Contacts between the two chains:
Residue Y156 in chain A contacts residue Q3 in chain B (closest heavy-atom distance 3.5 Å).
Residue E62 in chain A contacts residue R4 in chain B (closest heavy-atom distance 3.6 Å).
Residue V76 in chain A is in contact with residue L8 in chain B (closest heavy-atom distance 4.0 Å).
Residue Y84 in chain A is in contact with residue V9 in chain B (closest heavy-atom distance 2.7 Å).
Residue F22 in chain A contacts residue Y2 in chain B (closest heavy-atom distance 3.5 Å).
Residue Y156 in chain A contacts residue R4 in chain B (closest heavy-atom distance 4.0 Å).
Residue Y156 in chain A is in contact with residue R6 in chain B (closest heavy-atom distance 2.9 Å).
Residue D70 in chain A is in contact with residue Y2 in chain B (closest heavy-atom distance 2.6 Å).
Residue Y155 in chain A interacts with residue Q3 in chain B (closest heavy-atom distance 4.0 Å).
Residue D70 in chain A contacts residue T5 in chain B (closest heavy-atom distance 2.9 Å).
Residue W73 in chain A contacts residue A7 in chain B (closest heavy-atom distance 2.6 Å).
Residue Y123 in chain A is in contact with residue V9 in chain B (closest heavy-atom distance 2.6 Å).
Residue Y59 in chain A is in contact with residue T1 in chain B (closest heavy-atom distance 4.2 Å).
Residue E163 in chain A contacts residue T1 in chain B (closest heavy-atom distance 3.7 Å).
Residue D152 in chain A interacts with residue A7 in chain B (closest heavy-atom distance 2.9 Å).
Residue K146 in chain A is in contact with residue V9 in chain B (closest heavy-atom distance 2.8 Å).
Residue Q63 in chain A interacts with residue T1 in chain B (closest heavy-atom distance 2.5 Å).
Residue R66 in chain A contacts residue Y2 in chain B (closest heavy-atom distance 2.5 Å).
Residue F99 in chain A interacts with residue Q3 in chain B (closest heavy-atom distance 3.8 Å).
Residue Y156 in chain A contacts residue T5 in chain B (closest heavy-atom distance 3.5 Å).
Residue Y159 in chain A interacts with residue Q3 in chain B (closest heavy-atom distance 2.9 Å).
Residue W147 in chain A is in contact with residue V9 in chain B (closest heavy-atom distance 3.8 Å).
Residue Y159 in chain A is in contact with residue T1 in chain B (closest heavy-atom distance 2.7 Å).
Residue R97 in chain A contacts residue R4 in chain B (closest heavy-atom distance 3.8 Å).
Residue W73 in chain A is in contact with residue L8 in chain B (closest heavy-atom distance 3.3 Å).
Residue R97 in chain A interacts with residue Q3 in chain B (closest heavy-atom distance 2.9 Å).
Residue Q114 in chain A interacts with residue Q3 in chain B (closest heavy-atom distance 3.9 Å).
Residue Y7 in chain A interacts with residue T1 in chain B (closest heavy-atom distance 2.9 Å).
Residue D152 in chain A contacts residue R6 in chain B (closest heavy-atom distance 3.0 Å).
Residue Q63 in chain A interacts with residue Y2 in chain B (closest heavy-atom distance 2.7 Å).
Residue W73 in chain A interacts with residue R6 in chain B (closest heavy-atom distance 3.0 Å).
Residue A67 in chain A is in contact with residue Y2 in chain B (closest heavy-atom distance 4.1 Å).
Residue W73 in chain A contacts residue V9 in chain B (closest heavy-atom distance 3.9 Å).
Residue W147 in chain A interacts with residue L8 in chain B (closest heavy-atom distance 3.3 Å).
Residue W73 in chain A interacts with residue T5 in chain B (closest heavy-atom distance 3.1 Å).
Residue R66 in chain A is in contact with residue T1 in chain B (closest heavy-atom distance 3.6 Å).
Residue Q65 in chain A contacts residue R4 in chain B (closest heavy-atom distance 3.8 Å).
Residue R97 in chain A contacts residue T5 in chain B (closest heavy-atom distance 3.0 Å).
Residue A24 in chain A is in contact with residue Y2 in chain B (closest heavy-atom distance 4.0 Å).
Residue R66 in chain A is in contact with residue R4 in chain B (closest heavy-atom distance 3.4 Å).
Residue T80 in chain A is in contact with residue V9 in chain B (closest heavy-atom distance 3.6 Å).
Residue R97 in chain A is in contact with residue Y2 in chain B (closest heavy-atom distance 3.6 Å).
Residue F116 in chain A contacts residue T5 in chain B (closest heavy-atom distance 4.2 Å).
Residue L5 in chain A contacts residue T1 in chain B (closest heavy-atom distance 4.0 Å).
Residue K146 in chain A interacts with residue L8 in chain B (closest heavy-atom distance 3.0 Å).
Residue F99 in chain A interacts with residue Y2 in chain B (closest heavy-atom distance 3.5 Å).
Residue V9 in chain A interacts with residue Y2 in chain B (closest heavy-atom distance 3.3 Å).
Residue W147 in chain A contacts residue A7 in chain B (closest heavy-atom distance 3.6 Å).
Residue T143 in chain A interacts with residue V9 in chain B (closest heavy-atom distance 2.8 Å).
Residue Y155 in chain A interacts with residue R6 in chain B (closest heavy-atom distance 2.8 Å).
Residue Y171 in chain A is in contact with residue T1 in chain B (closest heavy-atom distance 2.7 Å).
Residue Y7 in chain A contacts residue Y2 in chain B (closest heavy-atom distance 3.4 Å).
Residue F45 in chain A is in contact with residue Y2 in chain B (closest heavy-atom distance 3.7 Å).
Residue D70 in chain A interacts with residue Q3 in chain B (closest heavy-atom distance 3.8 Å).
Residue W167 in chain A contacts residue T1 in chain B (closest heavy-atom distance 3.5 Å).
Residue D70 in chain A is in contact with residue R4 in chain B (closest heavy-atom distance 3.7 Å).
Residue S69 in chain A interacts with residue R4 in chain B (closest heavy-atom distance 3.0 Å).
Residue S77 in chain A interacts with residue V9 in chain B (closest heavy-atom distance 3.6 Å).
Residue S77 in chain A contacts residue L8 in chain B (closest heavy-atom distance 3.7 Å).
Residue F95 in chain A is in contact with residue V9 in chain B (closest heavy-atom distance 3.8 Å).

Sequence of chain B:
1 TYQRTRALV

This data describes a binding interaction between two proteins.

Sequence of chain A:
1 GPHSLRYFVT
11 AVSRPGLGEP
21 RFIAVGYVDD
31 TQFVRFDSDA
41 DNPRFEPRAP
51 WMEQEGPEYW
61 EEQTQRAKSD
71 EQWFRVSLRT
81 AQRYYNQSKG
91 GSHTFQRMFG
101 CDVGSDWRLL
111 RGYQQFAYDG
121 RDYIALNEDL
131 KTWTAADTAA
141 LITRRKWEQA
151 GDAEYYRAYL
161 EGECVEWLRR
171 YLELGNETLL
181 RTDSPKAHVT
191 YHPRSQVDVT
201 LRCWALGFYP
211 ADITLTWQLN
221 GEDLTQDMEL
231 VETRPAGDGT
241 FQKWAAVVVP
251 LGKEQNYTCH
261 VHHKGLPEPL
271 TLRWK